This data describes a binding interaction between two proteins.

Residue-level contacts at the interface:
Residue A115 in the first protein interacts with residue K285 in the second protein (closest heavy-atom distance 3.8 Å).
Residue A117 in the first protein interacts with residue K285 in the second protein (closest heavy-atom distance 4.7 Å).
Residue T116 in the first protein interacts with residue R286 in the second protein (closest heavy-atom distance 3.4 Å).
Residue T116 in the first protein interacts with residue K285 in the second protein (closest heavy-atom distance 3.2 Å).

Sequence of the second protein:
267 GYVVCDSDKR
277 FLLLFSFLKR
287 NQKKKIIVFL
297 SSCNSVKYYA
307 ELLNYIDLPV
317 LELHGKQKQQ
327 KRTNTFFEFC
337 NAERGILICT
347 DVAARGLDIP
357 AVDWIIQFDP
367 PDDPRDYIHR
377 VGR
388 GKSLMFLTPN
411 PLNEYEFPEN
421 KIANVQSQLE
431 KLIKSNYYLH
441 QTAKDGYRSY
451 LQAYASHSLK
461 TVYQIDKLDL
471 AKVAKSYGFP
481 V

Sequence of the first protein:
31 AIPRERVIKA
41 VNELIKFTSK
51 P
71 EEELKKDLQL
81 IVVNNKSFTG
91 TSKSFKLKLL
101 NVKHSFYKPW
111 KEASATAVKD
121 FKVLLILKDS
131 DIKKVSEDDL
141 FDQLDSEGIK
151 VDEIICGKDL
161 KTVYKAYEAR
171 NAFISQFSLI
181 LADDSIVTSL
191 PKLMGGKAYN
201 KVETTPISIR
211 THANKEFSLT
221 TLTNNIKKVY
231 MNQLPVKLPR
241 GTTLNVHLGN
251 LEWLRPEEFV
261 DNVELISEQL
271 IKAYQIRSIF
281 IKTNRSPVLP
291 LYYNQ